These two protein chains interact to form a complex.

Sequence of the first protein:
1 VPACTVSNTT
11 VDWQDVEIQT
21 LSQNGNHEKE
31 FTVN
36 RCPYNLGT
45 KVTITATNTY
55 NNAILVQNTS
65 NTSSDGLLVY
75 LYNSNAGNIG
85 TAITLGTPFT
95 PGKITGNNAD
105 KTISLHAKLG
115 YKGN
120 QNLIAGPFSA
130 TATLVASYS

Sequence of the second protein:
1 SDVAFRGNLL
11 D

Contacts between the two chains:
Residue P126 in the first protein contacts residue N8 in the second protein (closest heavy-atom distance 3.3 Å).
Residue A131 in the first protein is in contact with residue F5 in the second protein (closest heavy-atom distance 4.0 Å).
Residue T9 in the first protein interacts with residue A4 in the second protein (closest heavy-atom distance 2.8 Å).
Residue T130 in the first protein interacts with residue V3 in the second protein (closest heavy-atom distance 3.4 Å).
Residue I18 in the first protein interacts with residue L9 in the second protein (closest heavy-atom distance 4.0 Å).
Residue T9 in the first protein interacts with residue D2 in the second protein (closest heavy-atom distance 3.1 Å).
Residue D12 in the first protein is in contact with residue G7 in the second protein (closest heavy-atom distance 4.0 Å).
Residue I123 in the first protein is in contact with residue L9 in the second protein (closest heavy-atom distance 3.6 Å).
Residue F31 in the first protein contacts residue V3 in the second protein (closest heavy-atom distance 4.2 Å).
Residue V16 in the first protein contacts residue N8 in the second protein (closest heavy-atom distance 2.8 Å).
Residue T10 in the first protein is in contact with residue A4 in the second protein (closest heavy-atom distance 3.3 Å).
Residue S128 in the first protein contacts residue F5 in the second protein (closest heavy-atom distance 3.3 Å).
Residue P126 in the first protein is in contact with residue G7 in the second protein (closest heavy-atom distance 3.3 Å).
Residue G125 in the first protein interacts with residue L9 in the second protein (closest heavy-atom distance 2.7 Å).
Residue I58 in the first protein contacts residue F5 in the second protein (closest heavy-atom distance 3.4 Å).
Residue Q14 in the first protein is in contact with residue G7 in the second protein (closest heavy-atom distance 3.4 Å).
Residue D12 in the first protein interacts with residue R6 in the second protein (closest heavy-atom distance 3.1 Å).
Residue D15 in the first protein interacts with residue L10 in the second protein (closest heavy-atom distance 3.6 Å).
Residue V16 in the first protein interacts with residue L10 in the second protein (closest heavy-atom distance 2.9 Å).
Residue N8 in the first protein is in contact with residue D2 in the second protein (closest heavy-atom distance 3.4 Å).
Residue A131 in the first protein is in contact with residue V3 in the second protein (closest heavy-atom distance 2.9 Å).
Residue A124 in the first protein is in contact with residue L9 in the second protein (closest heavy-atom distance 3.2 Å).
Residue T9 in the first protein interacts with residue V3 in the second protein (closest heavy-atom distance 3.4 Å).
Residue L133 in the first protein interacts with residue S1 in the second protein (closest heavy-atom distance 3.0 Å).
Residue D15 in the first protein interacts with residue N8 in the second protein (closest heavy-atom distance 3.5 Å).
Residue I18 in the first protein is in contact with residue L10 in the second protein (closest heavy-atom distance 2.9 Å).
Residue L71 in the first protein is in contact with residue L9 in the second protein (closest heavy-atom distance 4.1 Å).
Residue F127 in the first protein contacts residue G7 in the second protein (closest heavy-atom distance 2.9 Å).
Residue A129 in the first protein interacts with residue V3 in the second protein (closest heavy-atom distance 4.2 Å).
Residue L75 in the first protein is in contact with residue F5 in the second protein (closest heavy-atom distance 3.7 Å).
Residue V11 in the first protein contacts residue F5 in the second protein (closest heavy-atom distance 3.4 Å).
Residue V16 in the first protein contacts residue L9 in the second protein (closest heavy-atom distance 3.3 Å).
Residue W13 in the first protein interacts with residue F5 in the second protein (closest heavy-atom distance 3.8 Å).
Residue G125 in the first protein interacts with residue N8 in the second protein (closest heavy-atom distance 3.0 Å).
Residue F127 in the first protein is in contact with residue L9 in the second protein (closest heavy-atom distance 3.7 Å).
Residue A129 in the first protein contacts residue F5 in the second protein (closest heavy-atom distance 2.9 Å).
Residue V73 in the first protein interacts with residue F5 in the second protein (closest heavy-atom distance 4.0 Å).
Residue F127 in the first protein interacts with residue N8 in the second protein (closest heavy-atom distance 3.6 Å).
Residue V11 in the first protein contacts residue A4 in the second protein (closest heavy-atom distance 2.7 Å).
Residue A131 in the first protein interacts with residue D2 in the second protein (closest heavy-atom distance 3.2 Å).
Residue A124 in the first protein contacts residue D11 in the second protein (closest heavy-atom distance 3.2 Å).
Residue F127 in the first protein contacts residue F5 in the second protein (closest heavy-atom distance 4.1 Å).
Residue A129 in the first protein interacts with residue A4 in the second protein (closest heavy-atom distance 3.4 Å).
Residue W13 in the first protein contacts residue R6 in the second protein (closest heavy-atom distance 3.0 Å).
Residue T132 in the first protein contacts residue S1 in the second protein (closest heavy-atom distance 3.4 Å).
Residue E17 in the first protein is in contact with residue L10 in the second protein (closest heavy-atom distance 3.7 Å).
Residue T10 in the first protein contacts residue R6 in the second protein (closest heavy-atom distance 3.8 Å).
Residue S7 in the first protein interacts with residue S1 in the second protein (closest heavy-atom distance 3.5 Å).
Residue V11 in the first protein contacts residue V3 in the second protein (closest heavy-atom distance 3.8 Å).
Residue L21 in the first protein contacts residue L9 in the second protein (closest heavy-atom distance 4.2 Å).
Residue Q14 in the first protein interacts with residue N8 in the second protein (closest heavy-atom distance 2.8 Å).
Residue N8 in the first protein contacts residue S1 in the second protein (closest heavy-atom distance 2.7 Å).
Residue L133 in the first protein contacts residue V3 in the second protein (closest heavy-atom distance 4.2 Å).
Residue I18 in the first protein contacts residue D11 in the second protein (closest heavy-atom distance 3.5 Å).
Residue T130 in the first protein interacts with residue D2 in the second protein (closest heavy-atom distance 3.7 Å).
Residue F127 in the first protein is in contact with residue R6 in the second protein (closest heavy-atom distance 3.3 Å).
Residue T132 in the first protein is in contact with residue D2 in the second protein (closest heavy-atom distance 3.1 Å).
Residue V6 in the first protein contacts residue S1 in the second protein (closest heavy-atom distance 2.7 Å).
Residue V11 in the first protein interacts with residue R6 in the second protein (closest heavy-atom distance 2.9 Å).
Residue A131 in the first protein interacts with residue S1 in the second protein (closest heavy-atom distance 4.1 Å).